Sequence of protein 1:
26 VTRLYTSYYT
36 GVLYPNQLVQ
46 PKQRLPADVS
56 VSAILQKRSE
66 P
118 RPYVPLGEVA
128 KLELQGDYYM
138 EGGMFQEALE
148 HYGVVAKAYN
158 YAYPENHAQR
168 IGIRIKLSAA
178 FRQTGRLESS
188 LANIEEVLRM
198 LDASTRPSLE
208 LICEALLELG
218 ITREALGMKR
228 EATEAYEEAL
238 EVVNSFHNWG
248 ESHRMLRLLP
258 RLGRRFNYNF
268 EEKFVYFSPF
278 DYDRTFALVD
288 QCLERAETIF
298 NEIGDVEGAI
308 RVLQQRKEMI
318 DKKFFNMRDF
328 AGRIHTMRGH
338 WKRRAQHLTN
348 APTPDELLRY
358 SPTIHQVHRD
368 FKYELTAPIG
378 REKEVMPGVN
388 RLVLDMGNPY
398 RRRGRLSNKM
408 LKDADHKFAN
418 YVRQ

Sequence of protein 2:
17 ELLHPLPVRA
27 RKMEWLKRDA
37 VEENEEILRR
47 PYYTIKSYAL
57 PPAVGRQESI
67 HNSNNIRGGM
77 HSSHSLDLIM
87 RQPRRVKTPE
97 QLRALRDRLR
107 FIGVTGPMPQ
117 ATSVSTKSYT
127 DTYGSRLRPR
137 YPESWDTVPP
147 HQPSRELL

The following describes two proteins that form a bound complex.

Contacts between the two chains:
Residue Q288 in protein 1 is in contact with residue T128 in protein 2 (closest heavy-atom distance 3.2 Å).
Residue K173 in protein 1 is in contact with residue P138 in protein 2 (closest heavy-atom distance 4.2 Å).
Residue D134 in protein 1 contacts residue P135 in protein 2 (closest heavy-atom distance 3.9 Å).
Residue R292 in protein 1 interacts with residue T128 in protein 2 (closest heavy-atom distance 2.5 Å).
Residue L285 in protein 1 is in contact with residue L133 in protein 2 (closest heavy-atom distance 3.8 Å).
Residue R281 in protein 1 contacts residue R134 in protein 2 (closest heavy-atom distance 3.1 Å).
Residue E138 in protein 1 contacts residue P135 in protein 2 (closest heavy-atom distance 3.6 Å).
Residue N41 in protein 1 interacts with residue Q148 in protein 2 (closest heavy-atom distance 3.5 Å).
Residue S275 in protein 1 interacts with residue S150 in protein 2 (closest heavy-atom distance 3.4 Å).
Residue Y135 in protein 1 interacts with residue P145 in protein 2 (closest heavy-atom distance 3.6 Å).
Residue R281 in protein 1 contacts residue P135 in protein 2 (closest heavy-atom distance 3.8 Å).
Residue Y135 in protein 1 contacts residue P146 in protein 2 (closest heavy-atom distance 3.6 Å).
Residue E138 in protein 1 contacts residue Y125 in protein 2 (closest heavy-atom distance 3.7 Å).
Residue E138 in protein 1 interacts with residue Y137 in protein 2 (closest heavy-atom distance 2.8 Å).
Residue A127 in protein 1 contacts residue P138 in protein 2 (closest heavy-atom distance 3.7 Å).
Residue F142 in protein 1 interacts with residue Y125 in protein 2 (closest heavy-atom distance 4.4 Å).
Residue G169 in protein 1 contacts residue R136 in protein 2 (closest heavy-atom distance 3.0 Å).
Residue E138 in protein 1 interacts with residue I108 in protein 2 (closest heavy-atom distance 4.2 Å).
Residue L131 in protein 1 is in contact with residue P145 in protein 2 (closest heavy-atom distance 3.9 Å).
Residue I218 in protein 1 is in contact with residue Y129 in protein 2 (closest heavy-atom distance 3.5 Å).
Residue E130 in protein 1 contacts residue P138 in protein 2 (closest heavy-atom distance 3.5 Å).
Residue D278 in protein 1 interacts with residue S150 in protein 2 (closest heavy-atom distance 3.1 Å).
Residue F277 in protein 1 interacts with residue R132 in protein 2 (closest heavy-atom distance 3.3 Å).
Residue A127 in protein 1 contacts residue T143 in protein 2 (closest heavy-atom distance 4.0 Å).
Residue E211 in protein 1 contacts residue R136 in protein 2 (closest heavy-atom distance 2.6 Å).
Residue Q288 in protein 1 interacts with residue G130 in protein 2 (closest heavy-atom distance 3.6 Å).
Residue E138 in protein 1 is in contact with residue R134 in protein 2 (closest heavy-atom distance 3.6 Å).
Residue M137 in protein 1 interacts with residue Y125 in protein 2 (closest heavy-atom distance 4.0 Å).
Residue R281 in protein 1 interacts with residue R136 in protein 2 (closest heavy-atom distance 3.5 Å).
Residue K128 in protein 1 is in contact with residue D142 in protein 2 (closest heavy-atom distance 4.0 Å).
Residue D278 in protein 1 interacts with residue P149 in protein 2 (closest heavy-atom distance 3.2 Å).
Residue I218 in protein 1 is in contact with residue T128 in protein 2 (closest heavy-atom distance 4.0 Å).
Residue K173 in protein 1 interacts with residue R136 in protein 2 (closest heavy-atom distance 2.4 Å).
Residue D134 in protein 1 interacts with residue Y137 in protein 2 (closest heavy-atom distance 3.7 Å).
Residue L131 in protein 1 interacts with residue P138 in protein 2 (closest heavy-atom distance 3.9 Å).
Residue D134 in protein 1 contacts residue P138 in protein 2 (closest heavy-atom distance 4.3 Å).
Residue E215 in protein 1 interacts with residue Y129 in protein 2 (closest heavy-atom distance 2.6 Å).
Residue F142 in protein 1 is in contact with residue S124 in protein 2 (closest heavy-atom distance 4.3 Å).
Residue F142 in protein 1 interacts with residue K123 in protein 2 (closest heavy-atom distance 3.3 Å).
Residue L131 in protein 1 interacts with residue T143 in protein 2 (closest heavy-atom distance 3.2 Å).
Residue Q180 in protein 1 contacts residue K123 in protein 2 (closest heavy-atom distance 3.5 Å).
Residue I170 in protein 1 contacts residue R136 in protein 2 (closest heavy-atom distance 4.0 Å).
Residue Q180 in protein 1 is in contact with residue T128 in protein 2 (closest heavy-atom distance 3.4 Å).
Residue Y135 in protein 1 is in contact with residue V144 in protein 2 (closest heavy-atom distance 4.2 Å).
Residue K128 in protein 1 contacts residue T143 in protein 2 (closest heavy-atom distance 4.2 Å).
Residue L131 in protein 1 interacts with residue Y137 in protein 2 (closest heavy-atom distance 3.8 Å).
Residue R292 in protein 1 interacts with residue D127 in protein 2 (closest heavy-atom distance 3.8 Å).
Residue Q288 in protein 1 is in contact with residue Y129 in protein 2 (closest heavy-atom distance 3.1 Å).
Residue S275 in protein 1 contacts residue R132 in protein 2 (closest heavy-atom distance 3.9 Å).
Residue G139 in protein 1 is in contact with residue I108 in protein 2 (closest heavy-atom distance 3.3 Å).
Residue R281 in protein 1 is in contact with residue L133 in protein 2 (closest heavy-atom distance 4.3 Å).
Residue A284 in protein 1 interacts with residue L133 in protein 2 (closest heavy-atom distance 3.7 Å).
Residue R179 in protein 1 is in contact with residue Y129 in protein 2 (closest heavy-atom distance 2.8 Å).
Residue A176 in protein 1 interacts with residue Y129 in protein 2 (closest heavy-atom distance 3.5 Å).
Residue Y135 in protein 1 interacts with residue Y137 in protein 2 (closest heavy-atom distance 4.0 Å).
Residue L208 in protein 1 contacts residue R136 in protein 2 (closest heavy-atom distance 4.2 Å).
Residue D134 in protein 1 contacts residue R136 in protein 2 (closest heavy-atom distance 3.8 Å).
Residue L214 in protein 1 interacts with residue Y129 in protein 2 (closest heavy-atom distance 4.0 Å).
Residue Y279 in protein 1 contacts residue Q148 in protein 2 (closest heavy-atom distance 2.5 Å).
Residue D278 in protein 1 is in contact with residue Q148 in protein 2 (closest heavy-atom distance 3.9 Å).